The following describes two proteins that form a bound complex.

Sequence of chain B:
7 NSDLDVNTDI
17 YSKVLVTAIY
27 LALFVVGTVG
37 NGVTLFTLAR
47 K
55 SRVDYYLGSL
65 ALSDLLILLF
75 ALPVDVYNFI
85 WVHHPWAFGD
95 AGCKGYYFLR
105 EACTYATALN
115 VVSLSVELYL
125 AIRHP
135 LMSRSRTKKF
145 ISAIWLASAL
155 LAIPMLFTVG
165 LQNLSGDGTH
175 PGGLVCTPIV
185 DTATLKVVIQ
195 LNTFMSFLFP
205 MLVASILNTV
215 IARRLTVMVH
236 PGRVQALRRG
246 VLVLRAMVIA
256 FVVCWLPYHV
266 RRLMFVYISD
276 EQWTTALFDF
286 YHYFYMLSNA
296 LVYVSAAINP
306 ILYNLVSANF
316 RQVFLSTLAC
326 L

Interface contacts:
Residue D11 in chain B interacts with residue Y8 in chain A (closest heavy-atom distance 4.9 Å).
Residue F270 in chain B contacts residue I9 in chain A (closest heavy-atom distance 3.3 Å).
Residue T279 in chain B interacts with residue G4 in chain A (closest heavy-atom distance 5.0 Å).
Residue Y272 in chain B interacts with residue R6 in chain A (closest heavy-atom distance 4.7 Å).
Residue F270 in chain B interacts with residue P7 in chain A (closest heavy-atom distance 3.2 Å).
Residue W278 in chain B contacts residue P7 in chain A (closest heavy-atom distance 3.6 Å).
Residue L168 in chain B contacts residue Y8 in chain A (closest heavy-atom distance 3.8 Å).
Residue V271 in chain B is in contact with residue R6 in chain A (closest heavy-atom distance 3.1 Å).
Residue D11 in chain B contacts residue R5 in chain A (closest heavy-atom distance 2.6 Å).
Residue F270 in chain B is in contact with residue Y8 in chain A (closest heavy-atom distance 4.0 Å).
Residue Y286 in chain B interacts with residue P7 in chain A (closest heavy-atom distance 3.7 Å).
Residue L189 in chain B interacts with residue L10 in chain A (closest heavy-atom distance 4.3 Å).
Residue F283 in chain B contacts residue R5 in chain A (closest heavy-atom distance 3.7 Å).
Residue F83 in chain B interacts with residue I9 in chain A (closest heavy-atom distance 3.8 Å).
Residue Y101 in chain B contacts residue I9 in chain A (closest heavy-atom distance 4.8 Å).
Residue Y101 in chain B contacts residue L10 in chain A (closest heavy-atom distance 3.2 Å).
Residue S274 in chain B is in contact with residue R6 in chain A (closest heavy-atom distance 3.9 Å).
Residue H287 in chain B interacts with residue I9 in chain A (closest heavy-atom distance 4.5 Å).
Residue R266 in chain B is in contact with residue L10 in chain A (closest heavy-atom distance 2.4 Å).
Residue V179 in chain B interacts with residue Y8 in chain A (closest heavy-atom distance 3.8 Å).
Residue V12 in chain B is in contact with residue R5 in chain A (closest heavy-atom distance 4.8 Å).
Residue L10 in chain B interacts with residue R5 in chain A (closest heavy-atom distance 4.0 Å).
Residue L10 in chain B interacts with residue Y8 in chain A (closest heavy-atom distance 2.7 Å).
Residue I193 in chain B contacts residue L10 in chain A (closest heavy-atom distance 4.2 Å).
Residue V12 in chain B interacts with residue Y8 in chain A (closest heavy-atom distance 4.8 Å).
Residue V163 in chain B is in contact with residue L10 in chain A (closest heavy-atom distance 4.5 Å).
Residue I273 in chain B is in contact with residue R6 in chain A (closest heavy-atom distance 2.6 Å).
Residue W278 in chain B interacts with residue R5 in chain A (closest heavy-atom distance 3.2 Å).
Residue D9 in chain B interacts with residue R5 in chain A (closest heavy-atom distance 2.6 Å).
Residue Y286 in chain B contacts residue L10 in chain A (closest heavy-atom distance 4.0 Å).
Residue C180 in chain B is in contact with residue I9 in chain A (closest heavy-atom distance 4.8 Å).
Residue R267 in chain B contacts residue L10 in chain A (closest heavy-atom distance 4.2 Å).
Residue P182 in chain B is in contact with residue L10 in chain A (closest heavy-atom distance 4.3 Å).
Residue T280 in chain B interacts with residue R5 in chain A (closest heavy-atom distance 4.2 Å).
Residue Y290 in chain B is in contact with residue I9 in chain A (closest heavy-atom distance 3.8 Å).
Residue T279 in chain B is in contact with residue R5 in chain A (closest heavy-atom distance 4.7 Å).
Residue F270 in chain B interacts with residue L10 in chain A (closest heavy-atom distance 3.6 Å).
Residue P182 in chain B is in contact with residue Y8 in chain A (closest heavy-atom distance 3.9 Å).
Residue W278 in chain B interacts with residue R6 in chain A (closest heavy-atom distance 3.1 Å).
Residue C180 in chain B is in contact with residue Y8 in chain A (closest heavy-atom distance 3.6 Å).
Residue Y286 in chain B interacts with residue I9 in chain A (closest heavy-atom distance 2.6 Å).
Residue T181 in chain B is in contact with residue Y8 in chain A (closest heavy-atom distance 3.2 Å).
Residue S8 in chain B is in contact with residue R5 in chain A (closest heavy-atom distance 4.7 Å).
Residue H87 in chain B contacts residue I9 in chain A (closest heavy-atom distance 3.6 Å).
Residue R266 in chain B contacts residue I9 in chain A (closest heavy-atom distance 4.9 Å).
Residue H287 in chain B contacts residue P7 in chain A (closest heavy-atom distance 4.5 Å).
Residue F283 in chain B is in contact with residue P7 in chain A (closest heavy-atom distance 3.5 Å).
Residue W278 in chain B is in contact with residue G4 in chain A (closest heavy-atom distance 2.8 Å).
Residue D275 in chain B is in contact with residue R6 in chain A (closest heavy-atom distance 2.7 Å).
Residue H87 in chain B is in contact with residue Y8 in chain A (closest heavy-atom distance 3.5 Å).
Residue D275 in chain B contacts residue G4 in chain A (closest heavy-atom distance 3.9 Å).
Residue F283 in chain B interacts with residue R6 in chain A (closest heavy-atom distance 3.8 Å).
Residue H88 in chain B is in contact with residue Y8 in chain A (closest heavy-atom distance 3.8 Å).
Residue F283 in chain B contacts residue Y8 in chain A (closest heavy-atom distance 4.9 Å).
Residue F83 in chain B contacts residue L10 in chain A (closest heavy-atom distance 4.9 Å).
Residue E276 in chain B is in contact with residue G4 in chain A (closest heavy-atom distance 4.6 Å).
Residue F270 in chain B is in contact with residue R6 in chain A (closest heavy-atom distance 2.8 Å).
Residue Y290 in chain B interacts with residue L10 in chain A (closest heavy-atom distance 3.6 Å).

Sequence of chain A:
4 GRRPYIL